Sequence of protein 2:
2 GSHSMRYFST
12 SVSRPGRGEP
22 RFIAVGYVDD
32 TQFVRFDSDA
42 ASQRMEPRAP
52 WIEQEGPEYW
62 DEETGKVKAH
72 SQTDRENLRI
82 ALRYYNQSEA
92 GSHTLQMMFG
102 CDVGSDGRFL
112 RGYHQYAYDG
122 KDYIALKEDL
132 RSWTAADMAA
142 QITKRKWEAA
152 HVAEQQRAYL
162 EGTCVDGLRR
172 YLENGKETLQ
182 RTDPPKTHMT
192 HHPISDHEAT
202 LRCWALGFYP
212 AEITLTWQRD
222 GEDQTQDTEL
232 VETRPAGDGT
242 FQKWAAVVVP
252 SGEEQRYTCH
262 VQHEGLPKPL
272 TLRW

Sequence of protein 1:
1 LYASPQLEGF

This data describes a binding interaction between two proteins.

Contacts between the two chains:
Residue V153 in protein 2 is in contact with residue E8 in protein 1 (closest heavy-atom distance 4.6 Å).
Residue M46 in protein 2 interacts with residue Y2 in protein 1 (closest heavy-atom distance 4.0 Å).
Residue M6 in protein 2 interacts with residue L1 in protein 1 (closest heavy-atom distance 3.7 Å).
Residue T164 in protein 2 interacts with residue Y2 in protein 1 (closest heavy-atom distance 4.8 Å).
Residue A25 in protein 2 is in contact with residue Y2 in protein 1 (closest heavy-atom distance 4.0 Å).
Residue Y160 in protein 2 contacts residue L1 in protein 1 (closest heavy-atom distance 2.8 Å).
Residue H115 in protein 2 interacts with residue Q6 in protein 1 (closest heavy-atom distance 4.4 Å).
Residue F100 in protein 2 interacts with residue A3 in protein 1 (closest heavy-atom distance 3.6 Å).
Residue W148 in protein 2 interacts with residue E8 in protein 1 (closest heavy-atom distance 3.0 Å).
Residue Y160 in protein 2 contacts residue S4 in protein 1 (closest heavy-atom distance 4.8 Å).
Residue F23 in protein 2 contacts residue Y2 in protein 1 (closest heavy-atom distance 4.0 Å).
Residue K67 in protein 2 is in contact with residue S4 in protein 1 (closest heavy-atom distance 3.8 Å).
Residue I81 in protein 2 contacts residue F10 in protein 1 (closest heavy-atom distance 3.4 Å).
Residue Y85 in protein 2 contacts residue F10 in protein 1 (closest heavy-atom distance 2.6 Å).
Residue I125 in protein 2 is in contact with residue F10 in protein 1 (closest heavy-atom distance 4.8 Å).
Residue E64 in protein 2 contacts residue Y2 in protein 1 (closest heavy-atom distance 2.8 Å).
Residue V153 in protein 2 contacts residue Q6 in protein 1 (closest heavy-atom distance 3.2 Å).
Residue Y124 in protein 2 is in contact with residue F10 in protein 1 (closest heavy-atom distance 3.4 Å).
Residue Q157 in protein 2 contacts residue Q6 in protein 1 (closest heavy-atom distance 2.8 Å).
Residue F34 in protein 2 interacts with residue L1 in protein 1 (closest heavy-atom distance 5.0 Å).
Residue F100 in protein 2 is in contact with residue L1 in protein 1 (closest heavy-atom distance 4.7 Å).
Residue L96 in protein 2 is in contact with residue F10 in protein 1 (closest heavy-atom distance 3.8 Å).
Residue T164 in protein 2 interacts with residue L1 in protein 1 (closest heavy-atom distance 3.5 Å).
Residue Y8 in protein 2 contacts residue Y2 in protein 1 (closest heavy-atom distance 3.7 Å).
Residue Y60 in protein 2 contacts residue L1 in protein 1 (closest heavy-atom distance 3.6 Å).
Residue K67 in protein 2 is in contact with residue A3 in protein 1 (closest heavy-atom distance 3.9 Å).
Residue D167 in protein 2 contacts residue L1 in protein 1 (closest heavy-atom distance 4.7 Å).
Residue S10 in protein 2 contacts residue Y2 in protein 1 (closest heavy-atom distance 4.4 Å).
Residue Q156 in protein 2 is in contact with residue Q6 in protein 1 (closest heavy-atom distance 4.4 Å).
Residue T74 in protein 2 contacts residue Q6 in protein 1 (closest heavy-atom distance 3.4 Å).
Residue T144 in protein 2 is in contact with residue G9 in protein 1 (closest heavy-atom distance 4.0 Å).
Residue K67 in protein 2 contacts residue L1 in protein 1 (closest heavy-atom distance 4.1 Å).
Residue Y117 in protein 2 interacts with residue F10 in protein 1 (closest heavy-atom distance 3.6 Å).
Residue K67 in protein 2 interacts with residue Y2 in protein 1 (closest heavy-atom distance 2.8 Å).
Residue I143 in protein 2 interacts with residue F10 in protein 1 (closest heavy-atom distance 4.5 Å).
Residue K67 in protein 2 interacts with residue P5 in protein 1 (closest heavy-atom distance 4.0 Å).
Residue W148 in protein 2 contacts residue F10 in protein 1 (closest heavy-atom distance 3.9 Å).
Residue A70 in protein 2 contacts residue P5 in protein 1 (closest heavy-atom distance 4.2 Å).
Residue F100 in protein 2 is in contact with residue Y2 in protein 1 (closest heavy-atom distance 3.8 Å).
Residue A82 in protein 2 contacts residue F10 in protein 1 (closest heavy-atom distance 4.8 Å).
Residue K147 in protein 2 interacts with residue E8 in protein 1 (closest heavy-atom distance 4.3 Å).
Residue H71 in protein 2 is in contact with residue Y2 in protein 1 (closest heavy-atom distance 2.7 Å).
Residue Y8 in protein 2 is in contact with residue L1 in protein 1 (closest heavy-atom distance 3.2 Å).
Residue W148 in protein 2 contacts residue G9 in protein 1 (closest heavy-atom distance 2.9 Å).
Residue N78 in protein 2 interacts with residue G9 in protein 1 (closest heavy-atom distance 3.1 Å).
Residue I81 in protein 2 contacts residue G9 in protein 1 (closest heavy-atom distance 4.4 Å).
Residue V68 in protein 2 interacts with residue Y2 in protein 1 (closest heavy-atom distance 3.7 Å).
Residue K147 in protein 2 is in contact with residue F10 in protein 1 (closest heavy-atom distance 3.0 Å).
Residue Y160 in protein 2 interacts with residue Y2 in protein 1 (closest heavy-atom distance 3.8 Å).
Residue Y172 in protein 2 contacts residue L1 in protein 1 (closest heavy-atom distance 2.8 Å).
Residue K147 in protein 2 interacts with residue G9 in protein 1 (closest heavy-atom distance 5.0 Å).
Residue E64 in protein 2 interacts with residue L1 in protein 1 (closest heavy-atom distance 3.7 Å).
Residue A151 in protein 2 is in contact with residue E8 in protein 1 (closest heavy-atom distance 3.7 Å).
Residue R171 in protein 2 contacts residue L1 in protein 1 (closest heavy-atom distance 3.5 Å).
Residue Y160 in protein 2 interacts with residue A3 in protein 1 (closest heavy-atom distance 3.6 Å).
Residue N78 in protein 2 is in contact with residue F10 in protein 1 (closest heavy-atom distance 2.9 Å).
Residue G168 in protein 2 is in contact with residue L1 in protein 1 (closest heavy-atom distance 3.5 Å).
Residue Q157 in protein 2 contacts residue A3 in protein 1 (closest heavy-atom distance 4.3 Å).
Residue W148 in protein 2 interacts with residue Q6 in protein 1 (closest heavy-atom distance 3.9 Å).
Residue T144 in protein 2 interacts with residue F10 in protein 1 (closest heavy-atom distance 2.8 Å).